Sequence of protein 2:
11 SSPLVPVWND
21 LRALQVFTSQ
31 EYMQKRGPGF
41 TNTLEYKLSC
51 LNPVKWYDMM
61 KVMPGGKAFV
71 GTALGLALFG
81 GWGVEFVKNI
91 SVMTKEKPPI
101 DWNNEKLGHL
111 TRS

Sequence of protein 1:
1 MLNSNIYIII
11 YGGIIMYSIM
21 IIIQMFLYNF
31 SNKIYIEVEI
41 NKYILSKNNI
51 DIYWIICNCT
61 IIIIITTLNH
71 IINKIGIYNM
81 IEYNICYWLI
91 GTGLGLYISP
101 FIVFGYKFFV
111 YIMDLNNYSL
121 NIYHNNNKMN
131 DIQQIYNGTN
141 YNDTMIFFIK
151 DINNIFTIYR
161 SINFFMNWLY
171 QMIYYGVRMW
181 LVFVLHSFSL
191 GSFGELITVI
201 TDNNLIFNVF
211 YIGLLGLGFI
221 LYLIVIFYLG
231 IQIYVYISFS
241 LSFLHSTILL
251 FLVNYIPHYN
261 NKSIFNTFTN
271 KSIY

Interface contacts:
Residue I155 in protein 1 contacts residue G83 in protein 2 (closest heavy-atom distance 4.3 Å).
Residue Q133 in protein 1 contacts residue V26 in protein 2 (closest heavy-atom distance 4.2 Å).
Residue D151 in protein 1 interacts with residue F79 in protein 2 (closest heavy-atom distance 3.2 Å).
Residue I152 in protein 1 is in contact with residue G83 in protein 2 (closest heavy-atom distance 4.5 Å).
Residue Y141 in protein 1 interacts with residue R22 in protein 2 (closest heavy-atom distance 3.3 Å).
Residue L120 in protein 1 interacts with residue R22 in protein 2 (closest heavy-atom distance 4.0 Å).
Residue Q133 in protein 1 contacts residue S29 in protein 2 (closest heavy-atom distance 2.7 Å).
Residue N130 in protein 1 interacts with residue Q30 in protein 2 (closest heavy-atom distance 3.5 Å).
Residue L120 in protein 1 is in contact with residue A23 in protein 2 (closest heavy-atom distance 3.8 Å).
Residue K150 in protein 1 interacts with residue F79 in protein 2 (closest heavy-atom distance 4.2 Å).
Residue N127 in protein 1 interacts with residue Q30 in protein 2 (closest heavy-atom distance 2.7 Å).
Residue M113 in protein 1 contacts residue A68 in protein 2 (closest heavy-atom distance 3.4 Å).
Residue Q133 in protein 1 contacts residue Q30 in protein 2 (closest heavy-atom distance 3.5 Å).
Residue F109 in protein 1 interacts with residue F69 in protein 2 (closest heavy-atom distance 3.5 Å).
Residue K150 in protein 1 is in contact with residue Y57 in protein 2 (closest heavy-atom distance 3.8 Å).
Residue D143 in protein 1 interacts with residue D58 in protein 2 (closest heavy-atom distance 3.8 Å).
Residue N140 in protein 1 is in contact with residue S29 in protein 2 (closest heavy-atom distance 4.1 Å).
Residue L120 in protein 1 contacts residue V26 in protein 2 (closest heavy-atom distance 3.9 Å).
Residue D151 in protein 1 contacts residue G83 in protein 2 (closest heavy-atom distance 3.6 Å).
Residue I155 in protein 1 interacts with residue V84 in protein 2 (closest heavy-atom distance 4.2 Å).
Residue I155 in protein 1 is in contact with residue G80 in protein 2 (closest heavy-atom distance 4.2 Å).
Residue F147 in protein 1 interacts with residue V54 in protein 2 (closest heavy-atom distance 3.5 Å).
Residue I135 in protein 1 is in contact with residue M59 in protein 2 (closest heavy-atom distance 3.4 Å).
Residue G138 in protein 1 is in contact with residue V62 in protein 2 (closest heavy-atom distance 3.4 Å).
Residue Y141 in protein 1 is in contact with residue V26 in protein 2 (closest heavy-atom distance 4.0 Å).
Residue Y136 in protein 1 contacts residue F40 in protein 2 (closest heavy-atom distance 3.3 Å).
Residue Y136 in protein 1 contacts residue S49 in protein 2 (closest heavy-atom distance 2.6 Å).
Residue G138 in protein 1 interacts with residue D58 in protein 2 (closest heavy-atom distance 3.7 Å).
Residue Y136 in protein 1 contacts residue M59 in protein 2 (closest heavy-atom distance 4.2 Å).
Residue M129 in protein 1 is in contact with residue Q34 in protein 2 (closest heavy-atom distance 4.1 Å).
Residue M129 in protein 1 contacts residue M33 in protein 2 (closest heavy-atom distance 3.5 Å).
Residue N142 in protein 1 interacts with residue Q25 in protein 2 (closest heavy-atom distance 4.3 Å).
Residue N117 in protein 1 interacts with residue A68 in protein 2 (closest heavy-atom distance 3.6 Å).
Residue Q133 in protein 1 contacts residue M33 in protein 2 (closest heavy-atom distance 3.4 Å).
Residue Q134 in protein 1 is in contact with residue V62 in protein 2 (closest heavy-atom distance 3.6 Å).
Residue F147 in protein 1 is in contact with residue F79 in protein 2 (closest heavy-atom distance 3.5 Å).
Residue Y136 in protein 1 interacts with residue K55 in protein 2 (closest heavy-atom distance 3.0 Å).
Residue N117 in protein 1 interacts with residue V62 in protein 2 (closest heavy-atom distance 3.8 Å).
Residue M129 in protein 1 is in contact with residue Q30 in protein 2 (closest heavy-atom distance 3.6 Å).
Residue M113 in protein 1 interacts with residue T72 in protein 2 (closest heavy-atom distance 3.4 Å).
Residue Y136 in protein 1 is in contact with residue Y46 in protein 2 (closest heavy-atom distance 3.8 Å).
Residue M113 in protein 1 is in contact with residue F69 in protein 2 (closest heavy-atom distance 3.8 Å).
Residue N154 in protein 1 interacts with residue T72 in protein 2 (closest heavy-atom distance 3.1 Å).
Residue Y141 in protein 1 contacts residue Q25 in protein 2 (closest heavy-atom distance 3.3 Å).
Residue I155 in protein 1 interacts with residue V87 in protein 2 (closest heavy-atom distance 4.3 Å).
Residue I158 in protein 1 interacts with residue T72 in protein 2 (closest heavy-atom distance 4.4 Å).
Residue N116 in protein 1 interacts with residue T72 in protein 2 (closest heavy-atom distance 3.4 Å).
Residue N140 in protein 1 contacts residue V26 in protein 2 (closest heavy-atom distance 3.7 Å).
Residue I135 in protein 1 contacts residue V62 in protein 2 (closest heavy-atom distance 4.5 Å).
Residue I132 in protein 1 is in contact with residue M33 in protein 2 (closest heavy-atom distance 4.1 Å).
Residue N137 in protein 1 interacts with residue D58 in protein 2 (closest heavy-atom distance 2.9 Å).
Residue K150 in protein 1 interacts with residue K61 in protein 2 (closest heavy-atom distance 4.1 Å).
Residue N154 in protein 1 contacts residue L76 in protein 2 (closest heavy-atom distance 3.0 Å).
Residue I152 in protein 1 contacts residue F86 in protein 2 (closest heavy-atom distance 3.8 Å).
Residue N137 in protein 1 contacts residue K55 in protein 2 (closest heavy-atom distance 4.1 Å).
Residue N117 in protein 1 contacts residue K61 in protein 2 (closest heavy-atom distance 3.2 Å).
Residue D151 in protein 1 interacts with residue G80 in protein 2 (closest heavy-atom distance 3.6 Å).
Residue I122 in protein 1 interacts with residue F27 in protein 2 (closest heavy-atom distance 4.2 Å).
Residue N154 in protein 1 contacts residue G75 in protein 2 (closest heavy-atom distance 3.2 Å).
Residue N142 in protein 1 is in contact with residue S29 in protein 2 (closest heavy-atom distance 3.7 Å).

This data describes a binding interaction between two proteins.